Sequence of protein 1:
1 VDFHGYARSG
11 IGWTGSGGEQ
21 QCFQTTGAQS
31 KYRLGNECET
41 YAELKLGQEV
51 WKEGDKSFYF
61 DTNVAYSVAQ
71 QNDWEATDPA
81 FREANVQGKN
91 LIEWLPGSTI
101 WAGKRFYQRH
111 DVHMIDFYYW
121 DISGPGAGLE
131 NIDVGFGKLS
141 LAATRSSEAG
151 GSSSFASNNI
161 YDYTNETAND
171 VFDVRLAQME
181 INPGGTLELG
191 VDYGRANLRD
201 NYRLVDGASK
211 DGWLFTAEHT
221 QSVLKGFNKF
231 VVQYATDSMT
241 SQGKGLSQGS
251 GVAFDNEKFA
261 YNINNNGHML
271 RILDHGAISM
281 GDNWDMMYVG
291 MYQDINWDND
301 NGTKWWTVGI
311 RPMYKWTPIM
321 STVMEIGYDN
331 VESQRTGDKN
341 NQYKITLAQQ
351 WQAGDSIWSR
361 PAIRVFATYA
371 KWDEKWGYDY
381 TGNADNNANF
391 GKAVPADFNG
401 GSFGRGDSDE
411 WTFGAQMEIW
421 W

Sequence of protein 2:
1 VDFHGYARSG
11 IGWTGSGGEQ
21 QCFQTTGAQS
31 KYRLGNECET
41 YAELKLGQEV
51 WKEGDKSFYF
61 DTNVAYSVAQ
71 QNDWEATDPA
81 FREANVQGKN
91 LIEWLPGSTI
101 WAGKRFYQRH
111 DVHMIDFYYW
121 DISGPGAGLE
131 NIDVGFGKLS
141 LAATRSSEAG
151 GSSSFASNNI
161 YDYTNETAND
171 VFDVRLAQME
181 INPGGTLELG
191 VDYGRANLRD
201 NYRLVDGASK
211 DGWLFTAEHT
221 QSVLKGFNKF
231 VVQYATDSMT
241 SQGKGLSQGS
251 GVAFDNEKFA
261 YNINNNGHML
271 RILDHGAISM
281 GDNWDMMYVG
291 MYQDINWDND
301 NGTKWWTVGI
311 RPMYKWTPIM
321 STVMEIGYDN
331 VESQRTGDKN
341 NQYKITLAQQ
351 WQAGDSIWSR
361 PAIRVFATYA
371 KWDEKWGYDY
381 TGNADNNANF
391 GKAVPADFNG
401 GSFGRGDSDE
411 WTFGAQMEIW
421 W

This data describes a binding interaction between two proteins.

Residue-level contacts at the interface:
Residue N197 in protein 1 contacts residue G18 in protein 2 (closest heavy-atom distance 2.8 Å).
Residue L198 in protein 1 interacts with residue G17 in protein 2 (closest heavy-atom distance 3.2 Å).
Residue S146 in protein 1 contacts residue Q71 in protein 2 (closest heavy-atom distance 3.1 Å).
Residue V1 in protein 1 contacts residue F3 in protein 2 (closest heavy-atom distance 3.3 Å).
Residue R145 in protein 1 interacts with residue G12 in protein 2 (closest heavy-atom distance 3.0 Å).
Residue F106 in protein 1 is in contact with residue D73 in protein 2 (closest heavy-atom distance 3.8 Å).
Residue A127 in protein 1 interacts with residue A415 in protein 2 (closest heavy-atom distance 3.6 Å).
Residue R145 in protein 1 contacts residue E19 in protein 2 (closest heavy-atom distance 3.4 Å).
Residue F81 in protein 1 is in contact with residue T40 in protein 2 (closest heavy-atom distance 3.7 Å).
Residue L198 in protein 1 interacts with residue G18 in protein 2 (closest heavy-atom distance 3.1 Å).
Residue R82 in protein 1 interacts with residue D73 in protein 2 (closest heavy-atom distance 2.7 Å).
Residue S147 in protein 1 is in contact with residue Q71 in protein 2 (closest heavy-atom distance 3.2 Å).
Residue D78 in protein 1 contacts residue T77 in protein 2 (closest heavy-atom distance 3.6 Å).
Residue F58 in protein 1 interacts with residue Q352 in protein 2 (closest heavy-atom distance 3.7 Å).
Residue G126 in protein 1 interacts with residue I11 in protein 2 (closest heavy-atom distance 3.7 Å).
Residue A80 in protein 1 interacts with residue W74 in protein 2 (closest heavy-atom distance 3.5 Å).
Residue R145 in protein 1 contacts residue W13 in protein 2 (closest heavy-atom distance 3.3 Å).
Residue A84 in protein 1 interacts with residue S9 in protein 2 (closest heavy-atom distance 3.5 Å).
Residue R145 in protein 1 is in contact with residue Q71 in protein 2 (closest heavy-atom distance 3.1 Å).
Residue R145 in protein 1 is in contact with residue I11 in protein 2 (closest heavy-atom distance 3.8 Å).
Residue F81 in protein 1 interacts with residue E75 in protein 2 (closest heavy-atom distance 3.0 Å).
Residue P79 in protein 1 interacts with residue A76 in protein 2 (closest heavy-atom distance 3.3 Å).
Residue N197 in protein 1 is in contact with residue G17 in protein 2 (closest heavy-atom distance 3.8 Å).
Residue G103 in protein 1 is in contact with residue S9 in protein 2 (closest heavy-atom distance 3.4 Å).
Residue K56 in protein 1 interacts with residue I319 in protein 2 (closest heavy-atom distance 3.8 Å).
Residue A80 in protein 1 is in contact with residue E75 in protein 2 (closest heavy-atom distance 3.3 Å).
Residue K104 in protein 1 contacts residue D73 in protein 2 (closest heavy-atom distance 2.8 Å).
Residue D200 in protein 1 contacts residue S16 in protein 2 (closest heavy-atom distance 3.5 Å).
Residue S147 in protein 1 contacts residue N72 in protein 2 (closest heavy-atom distance 2.9 Å).
Residue F58 in protein 1 contacts residue P361 in protein 2 (closest heavy-atom distance 3.7 Å).
Residue W51 in protein 1 is in contact with residue A353 in protein 2 (closest heavy-atom distance 3.5 Å).
Residue F60 in protein 1 contacts residue I419 in protein 2 (closest heavy-atom distance 3.7 Å).
Residue P125 in protein 1 interacts with residue N72 in protein 2 (closest heavy-atom distance 3.7 Å).
Residue L46 in protein 1 interacts with residue F3 in protein 2 (closest heavy-atom distance 3.7 Å).
Residue I100 in protein 1 contacts residue W351 in protein 2 (closest heavy-atom distance 3.8 Å).
Residue F81 in protein 1 interacts with residue Y66 in protein 2 (closest heavy-atom distance 3.8 Å).
Residue P125 in protein 1 contacts residue Q70 in protein 2 (closest heavy-atom distance 3.3 Å).
Residue R199 in protein 1 contacts residue Q21 in protein 2 (closest heavy-atom distance 3.7 Å).
Residue N197 in protein 1 contacts residue W13 in protein 2 (closest heavy-atom distance 3.3 Å).
Residue F60 in protein 1 interacts with residue W421 in protein 2 (closest heavy-atom distance 3.2 Å).
Residue S123 in protein 1 interacts with residue D73 in protein 2 (closest heavy-atom distance 3.6 Å).
Residue P79 in protein 1 contacts residue P79 in protein 2 (closest heavy-atom distance 3.8 Å).
Residue D170 in protein 1 contacts residue W13 in protein 2 (closest heavy-atom distance 2.7 Å).
Residue A84 in protein 1 contacts residue M417 in protein 2 (closest heavy-atom distance 3.6 Å).
Residue K104 in protein 1 contacts residue S9 in protein 2 (closest heavy-atom distance 3.2 Å).
Residue V50 in protein 1 is in contact with residue P361 in protein 2 (closest heavy-atom distance 3.5 Å).
Residue F81 in protein 1 contacts residue A42 in protein 2 (closest heavy-atom distance 3.5 Å).
Residue D78 in protein 1 interacts with residue A76 in protein 2 (closest heavy-atom distance 3.8 Å).
Residue R82 in protein 1 contacts residue W74 in protein 2 (closest heavy-atom distance 3.7 Å).
Residue A102 in protein 1 is in contact with residue M417 in protein 2 (closest heavy-atom distance 3.4 Å).
Residue K104 in protein 1 interacts with residue N72 in protein 2 (closest heavy-atom distance 2.9 Å).
Residue R199 in protein 1 is in contact with residue G17 in protein 2 (closest heavy-atom distance 3.7 Å).
Residue S146 in protein 1 contacts residue N72 in protein 2 (closest heavy-atom distance 3.4 Å).
Residue F58 in protein 1 interacts with residue A353 in protein 2 (closest heavy-atom distance 3.7 Å).
Residue V64 in protein 1 contacts residue Y66 in protein 2 (closest heavy-atom distance 3.8 Å).
Residue P79 in protein 1 interacts with residue T77 in protein 2 (closest heavy-atom distance 3.0 Å).
Residue I100 in protein 1 interacts with residue I363 in protein 2 (closest heavy-atom distance 3.7 Å).
Residue D78 in protein 1 interacts with residue D78 in protein 2 (closest heavy-atom distance 3.0 Å).
Residue K104 in protein 1 is in contact with residue E75 in protein 2 (closest heavy-atom distance 3.0 Å).
Residue V86 in protein 1 contacts residue M417 in protein 2 (closest heavy-atom distance 3.8 Å).